Sequence of the second protein:
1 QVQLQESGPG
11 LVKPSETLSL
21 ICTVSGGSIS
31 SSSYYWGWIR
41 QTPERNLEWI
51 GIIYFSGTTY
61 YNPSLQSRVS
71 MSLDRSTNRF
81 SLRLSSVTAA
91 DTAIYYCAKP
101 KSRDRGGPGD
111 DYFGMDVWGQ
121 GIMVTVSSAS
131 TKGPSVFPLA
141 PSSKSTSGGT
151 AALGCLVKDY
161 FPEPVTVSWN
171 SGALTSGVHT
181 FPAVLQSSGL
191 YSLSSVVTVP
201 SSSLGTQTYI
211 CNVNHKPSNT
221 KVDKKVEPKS

This data describes a binding interaction between two proteins.

Sequence of the first protein:
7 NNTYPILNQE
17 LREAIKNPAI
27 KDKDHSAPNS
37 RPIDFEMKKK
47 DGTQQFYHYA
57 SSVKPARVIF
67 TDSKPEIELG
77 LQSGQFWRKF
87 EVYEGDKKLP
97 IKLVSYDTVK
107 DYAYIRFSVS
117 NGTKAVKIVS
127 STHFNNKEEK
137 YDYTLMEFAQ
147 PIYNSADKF

Residue-level contacts at the interface:
Residue P108 in the second protein contacts residue E135 in the first protein (closest heavy-atom distance 4.0 Å).
Residue G57 in the second protein interacts with residue S79 in the first protein (closest heavy-atom distance 4.4 Å).
Residue Y112 in the second protein contacts residue F52 in the first protein (closest heavy-atom distance 3.5 Å).
Residue S56 in the second protein is in contact with residue S79 in the first protein (closest heavy-atom distance 2.9 Å).
Residue Y54 in the second protein interacts with residue A56 in the first protein (closest heavy-atom distance 4.0 Å).
Residue Y54 in the second protein is in contact with residue Y53 in the first protein (closest heavy-atom distance 3.6 Å).
Residue D110 in the second protein contacts residue Y137 in the first protein (closest heavy-atom distance 2.7 Å).
Residue Y60 in the second protein interacts with residue F52 in the first protein (closest heavy-atom distance 3.8 Å).
Residue S31 in the second protein interacts with residue F130 in the first protein (closest heavy-atom distance 4.0 Å).
Residue S31 in the second protein is in contact with residue N131 in the first protein (closest heavy-atom distance 4.3 Å).
Residue F55 in the second protein interacts with residue Y53 in the first protein (closest heavy-atom distance 4.3 Å).
Residue P108 in the second protein is in contact with residue N131 in the first protein (closest heavy-atom distance 3.8 Å).
Residue T59 in the second protein interacts with residue A56 in the first protein (closest heavy-atom distance 3.4 Å).
Residue G109 in the second protein interacts with residue E135 in the first protein (closest heavy-atom distance 3.6 Å).
Residue T58 in the second protein interacts with residue Q78 in the first protein (closest heavy-atom distance 3.6 Å).
Residue Y34 in the second protein is in contact with residue T128 in the first protein (closest heavy-atom distance 2.8 Å).
Residue Y112 in the second protein contacts residue Y53 in the first protein (closest heavy-atom distance 4.5 Å).
Residue Y34 in the second protein is in contact with residue F130 in the first protein (closest heavy-atom distance 3.5 Å).
Residue P108 in the second protein contacts residue F130 in the first protein (closest heavy-atom distance 3.4 Å).
Residue F55 in the second protein interacts with residue F82 in the first protein (closest heavy-atom distance 3.8 Å).
Residue Y60 in the second protein contacts residue Y55 in the first protein (closest heavy-atom distance 3.7 Å).
Residue R103 in the second protein contacts residue E135 in the first protein (closest heavy-atom distance 3.6 Å).
Residue S56 in the second protein interacts with residue Y53 in the first protein (closest heavy-atom distance 3.0 Å).
Residue S56 in the second protein contacts residue F82 in the first protein (closest heavy-atom distance 3.5 Å).
Residue T58 in the second protein interacts with residue S79 in the first protein (closest heavy-atom distance 3.1 Å).
Residue Y60 in the second protein interacts with residue Q50 in the first protein (closest heavy-atom distance 2.7 Å).
Residue G107 in the second protein is in contact with residue N131 in the first protein (closest heavy-atom distance 4.9 Å).
Residue T58 in the second protein is in contact with residue Y53 in the first protein (closest heavy-atom distance 3.2 Å).
Residue F55 in the second protein contacts residue F130 in the first protein (closest heavy-atom distance 3.4 Å).
Residue F55 in the second protein is in contact with residue T128 in the first protein (closest heavy-atom distance 4.0 Å).
Residue Y34 in the second protein contacts residue E135 in the first protein (closest heavy-atom distance 3.7 Å).
Residue Y34 in the second protein interacts with residue Y137 in the first protein (closest heavy-atom distance 2.8 Å).
Residue Y54 in the second protein is in contact with residue S57 in the first protein (closest heavy-atom distance 5.0 Å).
Residue D110 in the second protein interacts with residue Y53 in the first protein (closest heavy-atom distance 3.6 Å).
Residue D110 in the second protein contacts residue E135 in the first protein (closest heavy-atom distance 3.3 Å).
Residue T58 in the second protein is in contact with residue A56 in the first protein (closest heavy-atom distance 4.3 Å).
Residue Y60 in the second protein interacts with residue A56 in the first protein (closest heavy-atom distance 3.6 Å).
Residue S33 in the second protein interacts with residue F130 in the first protein (closest heavy-atom distance 3.4 Å).
Residue T58 in the second protein interacts with residue S57 in the first protein (closest heavy-atom distance 2.8 Å).
Residue G109 in the second protein interacts with residue F130 in the first protein (closest heavy-atom distance 4.3 Å).
Residue Y54 in the second protein interacts with residue F52 in the first protein (closest heavy-atom distance 3.5 Å).
Residue R75 in the second protein is in contact with residue F82 in the first protein (closest heavy-atom distance 3.5 Å).
Residue F55 in the second protein is in contact with residue H129 in the first protein (closest heavy-atom distance 3.5 Å).
Residue Y34 in the second protein interacts with residue Y53 in the first protein (closest heavy-atom distance 4.0 Å).
Residue S32 in the second protein contacts residue F130 in the first protein (closest heavy-atom distance 4.7 Å).